Sequence of chain B:
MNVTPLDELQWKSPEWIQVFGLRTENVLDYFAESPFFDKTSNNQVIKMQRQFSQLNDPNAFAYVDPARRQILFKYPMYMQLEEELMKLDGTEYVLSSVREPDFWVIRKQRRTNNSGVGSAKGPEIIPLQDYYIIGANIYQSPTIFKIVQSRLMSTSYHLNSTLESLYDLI

Interface contacts:
Residue S172 in chain B interacts with residue L48 in chain A (closest heavy-atom distance 3.8 Å).
Residue S172 in chain B is in contact with residue E47 in chain A (closest heavy-atom distance 5.0 Å).
Residue S176 in chain B interacts with residue L48 in chain A (closest heavy-atom distance 2.8 Å).

This data describes a binding interaction between two proteins.

Sequence of chain A:
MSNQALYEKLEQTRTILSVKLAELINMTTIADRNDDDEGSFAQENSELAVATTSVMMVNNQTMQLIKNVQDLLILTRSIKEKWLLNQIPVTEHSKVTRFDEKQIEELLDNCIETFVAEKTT